Sequence of protein 1:
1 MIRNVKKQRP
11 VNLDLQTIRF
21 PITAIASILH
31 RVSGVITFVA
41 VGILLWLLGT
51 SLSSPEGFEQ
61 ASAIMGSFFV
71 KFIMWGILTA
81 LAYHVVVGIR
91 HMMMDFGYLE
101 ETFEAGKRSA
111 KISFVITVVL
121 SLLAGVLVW

Sequence of protein 2:
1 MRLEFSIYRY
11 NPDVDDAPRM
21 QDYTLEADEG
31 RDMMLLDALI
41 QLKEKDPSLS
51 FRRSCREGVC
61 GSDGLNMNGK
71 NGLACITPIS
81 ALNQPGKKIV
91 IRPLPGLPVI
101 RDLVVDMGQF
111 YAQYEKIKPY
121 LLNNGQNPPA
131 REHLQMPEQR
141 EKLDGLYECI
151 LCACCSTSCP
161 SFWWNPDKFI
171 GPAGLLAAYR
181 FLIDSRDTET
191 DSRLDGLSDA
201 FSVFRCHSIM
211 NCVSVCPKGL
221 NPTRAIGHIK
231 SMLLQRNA

This data describes a binding interaction between two proteins.

Interface contacts:
Residue P95 in protein 2 interacts with residue N12 in protein 1 (closest heavy-atom distance 3.2 Å).
Residue N68 in protein 2 interacts with residue R19 in protein 1 (closest heavy-atom distance 4.3 Å).
Residue P93 in protein 2 is in contact with residue N12 in protein 1 (closest heavy-atom distance 2.9 Å).
Residue P18 in protein 2 is in contact with residue P10 in protein 1 (closest heavy-atom distance 3.8 Å).
Residue G96 in protein 2 contacts residue N12 in protein 1 (closest heavy-atom distance 3.0 Å).
Residue H207 in protein 2 contacts residue R31 in protein 1 (closest heavy-atom distance 3.1 Å).
Residue I209 in protein 2 interacts with residue T23 in protein 1 (closest heavy-atom distance 2.9 Å).
Residue R224 in protein 2 is in contact with residue E101 in protein 1 (closest heavy-atom distance 3.9 Å).
Residue L97 in protein 2 interacts with residue P10 in protein 1 (closest heavy-atom distance 4.4 Å).
Residue N211 in protein 2 interacts with residue T23 in protein 1 (closest heavy-atom distance 4.2 Å).
Residue N221 in protein 2 interacts with residue T102 in protein 1 (closest heavy-atom distance 4.0 Å).
Residue S208 in protein 2 contacts residue H91 in protein 1 (closest heavy-atom distance 4.2 Å).
Residue N66 in protein 2 contacts residue T17 in protein 1 (closest heavy-atom distance 4.2 Å).
Residue R92 in protein 2 is in contact with residue N12 in protein 1 (closest heavy-atom distance 2.7 Å).
Residue V99 in protein 2 contacts residue P10 in protein 1 (closest heavy-atom distance 3.0 Å).
Residue W163 in protein 2 contacts residue F20 in protein 1 (closest heavy-atom distance 3.8 Å).
Residue S214 in protein 2 interacts with residue F103 in protein 1 (closest heavy-atom distance 3.8 Å).
Residue R92 in protein 2 contacts residue D14 in protein 1 (closest heavy-atom distance 4.0 Å).
Residue G69 in protein 2 interacts with residue T17 in protein 1 (closest heavy-atom distance 3.4 Å).
Residue H228 in protein 2 is in contact with residue E101 in protein 1 (closest heavy-atom distance 4.3 Å).
Residue V213 in protein 2 contacts residue F103 in protein 1 (closest heavy-atom distance 4.0 Å).
Residue W163 in protein 2 is in contact with residue I18 in protein 1 (closest heavy-atom distance 4.0 Å).
Residue Y8 in protein 2 contacts residue P10 in protein 1 (closest heavy-atom distance 4.3 Å).
Residue P95 in protein 2 interacts with residue I18 in protein 1 (closest heavy-atom distance 3.5 Å).
Residue N211 in protein 2 contacts residue A24 in protein 1 (closest heavy-atom distance 3.4 Å).
Residue G69 in protein 2 interacts with residue R19 in protein 1 (closest heavy-atom distance 2.8 Å).
Residue Y10 in protein 2 is in contact with residue P10 in protein 1 (closest heavy-atom distance 3.5 Å).
Residue P98 in protein 2 interacts with residue P10 in protein 1 (closest heavy-atom distance 3.5 Å).
Residue L94 in protein 2 interacts with residue N12 in protein 1 (closest heavy-atom distance 4.2 Å).
Residue N211 in protein 2 is in contact with residue P21 in protein 1 (closest heavy-atom distance 3.0 Å).
Residue N211 in protein 2 is in contact with residue F20 in protein 1 (closest heavy-atom distance 4.0 Å).
Residue W163 in protein 2 interacts with residue L13 in protein 1 (closest heavy-atom distance 4.2 Å).
Residue S214 in protein 2 contacts residue P21 in protein 1 (closest heavy-atom distance 3.8 Å).
Residue G96 in protein 2 interacts with residue L13 in protein 1 (closest heavy-atom distance 4.0 Å).
Residue I209 in protein 2 interacts with residue S27 in protein 1 (closest heavy-atom distance 3.5 Å).
Residue D106 in protein 2 contacts residue R9 in protein 1 (closest heavy-atom distance 2.9 Å).
Residue I209 in protein 2 interacts with residue A24 in protein 1 (closest heavy-atom distance 3.5 Å).
Residue W163 in protein 2 interacts with residue L15 in protein 1 (closest heavy-atom distance 4.3 Å).
Residue T223 in protein 2 is in contact with residue E101 in protein 1 (closest heavy-atom distance 3.5 Å).
Residue H207 in protein 2 contacts residue H91 in protein 1 (closest heavy-atom distance 3.2 Å).
Residue L97 in protein 2 contacts residue V11 in protein 1 (closest heavy-atom distance 4.1 Å).
Residue P98 in protein 2 is in contact with residue R9 in protein 1 (closest heavy-atom distance 4.0 Å).
Residue N221 in protein 2 contacts residue E101 in protein 1 (closest heavy-atom distance 3.1 Å).
Residue I100 in protein 2 contacts residue R9 in protein 1 (closest heavy-atom distance 3.2 Å).
Residue M210 in protein 2 is in contact with residue T102 in protein 1 (closest heavy-atom distance 3.0 Å).
Residue S208 in protein 2 interacts with residue M94 in protein 1 (closest heavy-atom distance 4.4 Å).
Residue P98 in protein 2 interacts with residue V11 in protein 1 (closest heavy-atom distance 4.2 Å).
Residue M210 in protein 2 interacts with residue E101 in protein 1 (closest heavy-atom distance 3.0 Å).
Residue G96 in protein 2 is in contact with residue V11 in protein 1 (closest heavy-atom distance 3.1 Å).
Residue V99 in protein 2 is in contact with residue R9 in protein 1 (closest heavy-atom distance 3.6 Å).
Residue M210 in protein 2 contacts residue T23 in protein 1 (closest heavy-atom distance 4.1 Å).
Residue M210 in protein 2 interacts with residue G106 in protein 1 (closest heavy-atom distance 4.1 Å).
Residue G69 in protein 2 is in contact with residue I18 in protein 1 (closest heavy-atom distance 3.9 Å).
Residue K230 in protein 2 is in contact with residue D95 in protein 1 (closest heavy-atom distance 4.4 Å).
Residue D13 in protein 2 is in contact with residue K7 in protein 1 (closest heavy-atom distance 3.3 Å).
Residue P12 in protein 2 contacts residue K7 in protein 1 (closest heavy-atom distance 3.9 Å).
Residue M210 in protein 2 is in contact with residue F103 in protein 1 (closest heavy-atom distance 3.3 Å).
Residue K70 in protein 2 interacts with residue R19 in protein 1 (closest heavy-atom distance 4.1 Å).
Residue M210 in protein 2 is in contact with residue M94 in protein 1 (closest heavy-atom distance 3.9 Å).
Residue R92 in protein 2 is in contact with residue T17 in protein 1 (closest heavy-atom distance 2.8 Å).